This data describes a binding interaction between two proteins.

Sequence of protein 1:
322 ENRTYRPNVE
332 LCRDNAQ

Sequence of protein 2:
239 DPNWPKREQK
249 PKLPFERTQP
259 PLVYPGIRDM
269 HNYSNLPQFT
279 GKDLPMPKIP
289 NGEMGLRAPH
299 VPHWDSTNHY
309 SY

Residue-level contacts at the interface:
Residue V299 in protein 2 interacts with residue R334 in protein 1 (closest heavy-atom distance 4.5 Å).
Residue H298 in protein 2 is in contact with residue R334 in protein 1 (closest heavy-atom distance 3.1 Å).
Residue E291 in protein 2 interacts with residue N336 in protein 1 (closest heavy-atom distance 3.6 Å).
Residue Y310 in protein 2 interacts with residue D335 in protein 1 (closest heavy-atom distance 4.0 Å).
Residue Y310 in protein 2 is in contact with residue N336 in protein 1 (closest heavy-atom distance 3.7 Å).
Residue H301 in protein 2 contacts residue R334 in protein 1 (closest heavy-atom distance 4.1 Å).
Residue E291 in protein 2 contacts residue D335 in protein 1 (closest heavy-atom distance 3.1 Å).
Residue A296 in protein 2 is in contact with residue N336 in protein 1 (closest heavy-atom distance 3.0 Å).
Residue G293 in protein 2 is in contact with residue N336 in protein 1 (closest heavy-atom distance 4.8 Å).
Residue R295 in protein 2 interacts with residue N336 in protein 1 (closest heavy-atom distance 3.4 Å).
Residue Y310 in protein 2 contacts residue R334 in protein 1 (closest heavy-atom distance 3.4 Å).
Residue L294 in protein 2 interacts with residue N336 in protein 1 (closest heavy-atom distance 2.4 Å).